The following describes two proteins that form a bound complex.

Sequence of protein 2:
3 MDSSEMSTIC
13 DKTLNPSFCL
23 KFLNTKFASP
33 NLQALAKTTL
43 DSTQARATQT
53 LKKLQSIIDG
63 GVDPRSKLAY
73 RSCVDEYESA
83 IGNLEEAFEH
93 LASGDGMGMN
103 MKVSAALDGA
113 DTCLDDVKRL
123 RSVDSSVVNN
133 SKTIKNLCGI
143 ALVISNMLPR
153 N

Contacts between the two chains:
Residue F29 in protein 2 interacts with residue A36 in protein 1 (closest heavy-atom distance 4.0 Å).
Residue S44 in protein 2 is in contact with residue K28 in protein 1 (closest heavy-atom distance 3.8 Å).
Residue M3 in protein 2 is in contact with residue L37 in protein 1 (closest heavy-atom distance 3.4 Å).
Residue V145 in protein 2 contacts residue T15 in protein 1 (closest heavy-atom distance 3.6 Å).
Residue S44 in protein 2 contacts residue F24 in protein 1 (closest heavy-atom distance 3.3 Å).
Residue F29 in protein 2 is in contact with residue L37 in protein 1 (closest heavy-atom distance 3.2 Å).
Residue M149 in protein 2 is in contact with residue I11 in protein 1 (closest heavy-atom distance 3.9 Å).
Residue I142 in protein 2 contacts residue C21 in protein 1 (closest heavy-atom distance 3.6 Å).
Residue L139 in protein 2 is in contact with residue F20 in protein 1 (closest heavy-atom distance 3.7 Å).
Residue L37 in protein 2 is in contact with residue F29 in protein 1 (closest heavy-atom distance 3.2 Å).
Residue T135 in protein 2 contacts residue F20 in protein 1 (closest heavy-atom distance 4.2 Å).
Residue M149 in protein 2 interacts with residue K14 in protein 1 (closest heavy-atom distance 3.5 Å).
Residue F20 in protein 2 contacts residue T135 in protein 1 (closest heavy-atom distance 4.2 Å).
Residue T40 in protein 2 interacts with residue K28 in protein 1 (closest heavy-atom distance 3.6 Å).
Residue A36 in protein 2 interacts with residue F29 in protein 1 (closest heavy-atom distance 4.0 Å).
Residue I11 in protein 2 is in contact with residue L37 in protein 1 (closest heavy-atom distance 3.8 Å).
Residue V145 in protein 2 is in contact with residue K14 in protein 1 (closest heavy-atom distance 3.9 Å).
Residue F24 in protein 2 contacts residue L139 in protein 1 (closest heavy-atom distance 4.1 Å).
Residue L34 in protein 2 contacts residue E7 in protein 1 (closest heavy-atom distance 3.6 Å).
Residue E7 in protein 2 is in contact with residue L34 in protein 1 (closest heavy-atom distance 3.6 Å).
Residue F29 in protein 2 is in contact with residue P32 in protein 1 (closest heavy-atom distance 3.5 Å).
Residue D4 in protein 2 interacts with residue S31 in protein 1 (closest heavy-atom distance 2.9 Å).
Residue I142 in protein 2 is in contact with residue T15 in protein 1 (closest heavy-atom distance 4.1 Å).
Residue T15 in protein 2 contacts residue V145 in protein 1 (closest heavy-atom distance 3.6 Å).
Residue L37 in protein 2 is in contact with residue I11 in protein 1 (closest heavy-atom distance 3.8 Å).
Residue F20 in protein 2 is in contact with residue N138 in protein 1 (closest heavy-atom distance 3.2 Å).
Residue K14 in protein 2 is in contact with residue V145 in protein 1 (closest heavy-atom distance 3.9 Å).
Residue K14 in protein 2 contacts residue M149 in protein 1 (closest heavy-atom distance 3.5 Å).
Residue L37 in protein 2 is in contact with residue M3 in protein 1 (closest heavy-atom distance 3.4 Å).
Residue I11 in protein 2 interacts with residue M149 in protein 1 (closest heavy-atom distance 3.9 Å).
Residue I142 in protein 2 interacts with residue F24 in protein 1 (closest heavy-atom distance 4.0 Å).
Residue T41 in protein 2 contacts residue F24 in protein 1 (closest heavy-atom distance 3.8 Å).
Residue M3 in protein 2 contacts residue P32 in protein 1 (closest heavy-atom distance 4.0 Å).
Residue E7 in protein 2 is in contact with residue P32 in protein 1 (closest heavy-atom distance 4.1 Å).
Residue S31 in protein 2 is in contact with residue D4 in protein 1 (closest heavy-atom distance 2.9 Å).
Residue K28 in protein 2 contacts residue T40 in protein 1 (closest heavy-atom distance 3.6 Å).
Residue L37 in protein 2 interacts with residue E7 in protein 1 (closest heavy-atom distance 4.2 Å).
Residue N138 in protein 2 interacts with residue N17 in protein 1 (closest heavy-atom distance 3.3 Å).
Residue K28 in protein 2 contacts residue S44 in protein 1 (closest heavy-atom distance 3.8 Å).
Residue I11 in protein 2 contacts residue V145 in protein 1 (closest heavy-atom distance 3.9 Å).
Residue S31 in protein 2 interacts with residue E7 in protein 1 (closest heavy-atom distance 4.2 Å).
Residue V145 in protein 2 interacts with residue I11 in protein 1 (closest heavy-atom distance 3.9 Å).
Residue F24 in protein 2 interacts with residue T40 in protein 1 (closest heavy-atom distance 4.1 Å).
Residue F29 in protein 2 is in contact with residue T40 in protein 1 (closest heavy-atom distance 3.3 Å).
Residue P32 in protein 2 interacts with residue E7 in protein 1 (closest heavy-atom distance 4.1 Å).
Residue N138 in protein 2 interacts with residue F20 in protein 1 (closest heavy-atom distance 3.2 Å).
Residue T15 in protein 2 contacts residue I142 in protein 1 (closest heavy-atom distance 4.1 Å).
Residue E7 in protein 2 interacts with residue L37 in protein 1 (closest heavy-atom distance 4.2 Å).
Residue F24 in protein 2 interacts with residue S44 in protein 1 (closest heavy-atom distance 3.3 Å).
Residue T40 in protein 2 is in contact with residue F29 in protein 1 (closest heavy-atom distance 3.3 Å).
Residue N17 in protein 2 is in contact with residue N138 in protein 1 (closest heavy-atom distance 3.3 Å).
Residue P32 in protein 2 is in contact with residue M3 in protein 1 (closest heavy-atom distance 4.0 Å).
Residue F20 in protein 2 contacts residue L139 in protein 1 (closest heavy-atom distance 3.7 Å).
Residue L139 in protein 2 contacts residue F24 in protein 1 (closest heavy-atom distance 4.1 Å).
Residue F24 in protein 2 is in contact with residue T41 in protein 1 (closest heavy-atom distance 3.8 Å).
Residue E7 in protein 2 is in contact with residue S31 in protein 1 (closest heavy-atom distance 4.2 Å).
Residue F24 in protein 2 interacts with residue I142 in protein 1 (closest heavy-atom distance 4.0 Å).
Residue C21 in protein 2 interacts with residue I142 in protein 1 (closest heavy-atom distance 3.6 Å).
Residue T40 in protein 2 interacts with residue F24 in protein 1 (closest heavy-atom distance 4.1 Å).
Residue P32 in protein 2 is in contact with residue F29 in protein 1 (closest heavy-atom distance 3.5 Å).

Sequence of protein 1:
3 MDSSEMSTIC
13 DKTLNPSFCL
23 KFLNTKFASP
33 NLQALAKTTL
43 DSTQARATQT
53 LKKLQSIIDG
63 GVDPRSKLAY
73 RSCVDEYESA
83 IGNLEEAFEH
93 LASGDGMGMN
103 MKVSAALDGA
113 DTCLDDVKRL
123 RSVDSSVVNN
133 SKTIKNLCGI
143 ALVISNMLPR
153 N